Residue-level contacts at the interface:
Residue F187 in protein 1 interacts with residue Y39 in protein 2 (closest heavy-atom distance 2.6 Å).
Residue L138 in protein 1 is in contact with residue V22 in protein 2 (closest heavy-atom distance 4.1 Å).
Residue F187 in protein 1 interacts with residue K75 in protein 2 (closest heavy-atom distance 3.7 Å).
Residue F41 in protein 1 contacts residue L161 in protein 2 (closest heavy-atom distance 4.1 Å).
Residue E139 in protein 1 interacts with residue V22 in protein 2 (closest heavy-atom distance 3.2 Å).
Residue Q167 in protein 1 contacts residue P163 in protein 2 (closest heavy-atom distance 3.5 Å).
Residue F41 in protein 1 interacts with residue A142 in protein 2 (closest heavy-atom distance 3.6 Å).
Residue V22 in protein 1 is in contact with residue E139 in protein 2 (closest heavy-atom distance 3.2 Å).
Residue L161 in protein 1 is in contact with residue F41 in protein 2 (closest heavy-atom distance 4.1 Å).
Residue T140 in protein 1 contacts residue V21 in protein 2 (closest heavy-atom distance 4.1 Å).
Residue E97 in protein 1 is in contact with residue L138 in protein 2 (closest heavy-atom distance 3.8 Å).
Residue E139 in protein 1 interacts with residue R102 in protein 2 (closest heavy-atom distance 2.8 Å).
Residue L138 in protein 1 interacts with residue F41 in protein 2 (closest heavy-atom distance 4.4 Å).
Residue E139 in protein 1 interacts with residue V21 in protein 2 (closest heavy-atom distance 3.8 Å).
Residue Y39 in protein 1 contacts residue F187 in protein 2 (closest heavy-atom distance 2.6 Å).
Residue D43 in protein 1 interacts with residue A142 in protein 2 (closest heavy-atom distance 4.2 Å).
Residue Q167 in protein 1 interacts with residue T165 in protein 2 (closest heavy-atom distance 4.1 Å).
Residue F187 in protein 1 is in contact with residue V76 in protein 2 (closest heavy-atom distance 3.6 Å).
Residue R158 in protein 1 contacts residue Y39 in protein 2 (closest heavy-atom distance 3.1 Å).
Residue G141 in protein 1 interacts with residue L105 in protein 2 (closest heavy-atom distance 4.0 Å).
Residue N143 in protein 1 interacts with residue G166 in protein 2 (closest heavy-atom distance 4.7 Å).
Residue N143 in protein 1 is in contact with residue N143 in protein 2 (closest heavy-atom distance 2.8 Å).
Residue Y39 in protein 1 contacts residue R158 in protein 2 (closest heavy-atom distance 3.1 Å).
Residue W183 in protein 1 contacts residue Q167 in protein 2 (closest heavy-atom distance 3.8 Å).
Residue L161 in protein 1 is in contact with residue Y39 in protein 2 (closest heavy-atom distance 4.0 Å).
Residue L138 in protein 1 is in contact with residue E97 in protein 2 (closest heavy-atom distance 3.8 Å).
Residue R102 in protein 1 is in contact with residue E139 in protein 2 (closest heavy-atom distance 2.8 Å).
Residue T140 in protein 1 is in contact with residue I23 in protein 2 (closest heavy-atom distance 4.0 Å).
Residue Q167 in protein 1 contacts residue W183 in protein 2 (closest heavy-atom distance 3.8 Å).
Residue A142 in protein 1 contacts residue F41 in protein 2 (closest heavy-atom distance 3.6 Å).
Residue V22 in protein 1 interacts with residue T140 in protein 2 (closest heavy-atom distance 3.1 Å).
Residue E159 in protein 1 interacts with residue K25 in protein 2 (closest heavy-atom distance 2.6 Å).
Residue K25 in protein 1 interacts with residue E159 in protein 2 (closest heavy-atom distance 2.6 Å).
Residue L161 in protein 1 contacts residue K25 in protein 2 (closest heavy-atom distance 3.8 Å).
Residue V21 in protein 1 interacts with residue T140 in protein 2 (closest heavy-atom distance 4.1 Å).
Residue T165 in protein 1 interacts with residue T165 in protein 2 (closest heavy-atom distance 4.4 Å).
Residue A142 in protein 1 is in contact with residue D43 in protein 2 (closest heavy-atom distance 4.2 Å).
Residue V76 in protein 1 contacts residue F187 in protein 2 (closest heavy-atom distance 3.6 Å).
Residue G141 in protein 1 is in contact with residue V21 in protein 2 (closest heavy-atom distance 4.2 Å).
Residue K25 in protein 1 interacts with residue L161 in protein 2 (closest heavy-atom distance 3.8 Å).
Residue P163 in protein 1 contacts residue Q167 in protein 2 (closest heavy-atom distance 3.5 Å).
Residue C168 in protein 1 is in contact with residue Q167 in protein 2 (closest heavy-atom distance 4.4 Å).
Residue I23 in protein 1 interacts with residue T140 in protein 2 (closest heavy-atom distance 4.0 Å).
Residue Q167 in protein 1 interacts with residue Q167 in protein 2 (closest heavy-atom distance 3.6 Å).
Residue Q167 in protein 1 contacts residue C168 in protein 2 (closest heavy-atom distance 4.4 Å).
Residue V21 in protein 1 is in contact with residue G141 in protein 2 (closest heavy-atom distance 4.2 Å).
Residue T165 in protein 1 interacts with residue Q167 in protein 2 (closest heavy-atom distance 4.1 Å).
Residue T165 in protein 1 interacts with residue N143 in protein 2 (closest heavy-atom distance 3.8 Å).
Residue Y39 in protein 1 contacts residue L161 in protein 2 (closest heavy-atom distance 4.0 Å).
Residue V22 in protein 1 contacts residue L138 in protein 2 (closest heavy-atom distance 4.1 Å).
Residue N143 in protein 1 contacts residue T165 in protein 2 (closest heavy-atom distance 3.8 Å).
Residue V145 in protein 1 interacts with residue F41 in protein 2 (closest heavy-atom distance 3.7 Å).
Residue F41 in protein 1 interacts with residue L138 in protein 2 (closest heavy-atom distance 4.4 Å).
Residue T140 in protein 1 is in contact with residue F41 in protein 2 (closest heavy-atom distance 3.8 Å).
Residue K75 in protein 1 is in contact with residue F187 in protein 2 (closest heavy-atom distance 3.7 Å).
Residue F41 in protein 1 interacts with residue V145 in protein 2 (closest heavy-atom distance 3.7 Å).
Residue V21 in protein 1 interacts with residue E139 in protein 2 (closest heavy-atom distance 3.8 Å).
Residue L105 in protein 1 interacts with residue G141 in protein 2 (closest heavy-atom distance 4.0 Å).
Residue F41 in protein 1 contacts residue T140 in protein 2 (closest heavy-atom distance 3.8 Å).
Residue T140 in protein 1 contacts residue V22 in protein 2 (closest heavy-atom distance 3.1 Å).

These two protein chains interact to form a complex.

Sequence of protein 1:
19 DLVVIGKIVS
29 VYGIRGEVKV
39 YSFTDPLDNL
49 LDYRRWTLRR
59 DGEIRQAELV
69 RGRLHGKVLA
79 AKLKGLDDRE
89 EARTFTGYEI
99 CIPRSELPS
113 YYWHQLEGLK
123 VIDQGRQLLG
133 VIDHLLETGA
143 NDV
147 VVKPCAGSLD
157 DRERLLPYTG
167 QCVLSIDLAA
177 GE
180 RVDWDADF

Sequence of protein 2:
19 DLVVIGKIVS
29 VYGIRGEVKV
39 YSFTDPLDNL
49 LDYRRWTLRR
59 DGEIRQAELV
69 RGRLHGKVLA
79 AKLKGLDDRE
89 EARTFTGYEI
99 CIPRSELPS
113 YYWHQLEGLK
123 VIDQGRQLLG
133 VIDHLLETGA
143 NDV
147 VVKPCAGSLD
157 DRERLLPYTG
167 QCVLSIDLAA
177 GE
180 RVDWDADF